Sequence of protein 1:
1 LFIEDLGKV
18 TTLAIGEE

These two protein chains interact to form a complex.

Sequence of protein 2:
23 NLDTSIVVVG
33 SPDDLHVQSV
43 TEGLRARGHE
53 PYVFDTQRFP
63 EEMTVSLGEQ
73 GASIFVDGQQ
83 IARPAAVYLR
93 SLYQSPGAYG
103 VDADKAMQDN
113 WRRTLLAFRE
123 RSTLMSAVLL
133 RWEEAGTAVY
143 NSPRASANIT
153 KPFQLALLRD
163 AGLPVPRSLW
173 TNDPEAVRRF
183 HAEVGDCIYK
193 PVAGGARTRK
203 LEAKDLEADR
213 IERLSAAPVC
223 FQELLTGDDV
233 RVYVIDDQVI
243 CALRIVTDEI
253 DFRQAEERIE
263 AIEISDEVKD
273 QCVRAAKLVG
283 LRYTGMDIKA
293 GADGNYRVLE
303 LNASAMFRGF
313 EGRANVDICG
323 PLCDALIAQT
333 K

Contacts between the two chains:
Residue R92 in protein 2 interacts with residue E24 in protein 1 (closest heavy-atom distance 4.6 Å).
Residue S306 in protein 2 is in contact with residue G23 in protein 1 (closest heavy-atom distance 4.0 Å).
Residue A198 in protein 2 interacts with residue I3 in protein 1 (closest heavy-atom distance 3.7 Å).
Residue R212 in protein 2 is in contact with residue L1 in protein 1 (closest heavy-atom distance 4.8 Å).
Residue Y101 in protein 2 is in contact with residue L20 in protein 1 (closest heavy-atom distance 3.9 Å).
Residue A198 in protein 2 is in contact with residue L6 in protein 1 (closest heavy-atom distance 3.8 Å).
Residue Y191 in protein 2 contacts residue F2 in protein 1 (closest heavy-atom distance 3.5 Å).
Residue Y101 in protein 2 contacts residue G23 in protein 1 (closest heavy-atom distance 3.8 Å).
Residue Y101 in protein 2 contacts residue T18 in protein 1 (closest heavy-atom distance 4.9 Å).
Residue G197 in protein 2 interacts with residue L6 in protein 1 (closest heavy-atom distance 3.3 Å).
Residue A195 in protein 2 contacts residue E25 in protein 1 (closest heavy-atom distance 4.7 Å).
Residue Y101 in protein 2 interacts with residue I22 in protein 1 (closest heavy-atom distance 4.3 Å).
Residue L203 in protein 2 interacts with residue F2 in protein 1 (closest heavy-atom distance 4.7 Å).
Residue R233 in protein 2 interacts with residue E24 in protein 1 (closest heavy-atom distance 2.9 Å).
Residue D207 in protein 2 contacts residue F2 in protein 1 (closest heavy-atom distance 3.9 Å).
Residue M308 in protein 2 interacts with residue L20 in protein 1 (closest heavy-atom distance 4.8 Å).
Residue A198 in protein 2 contacts residue D5 in protein 1 (closest heavy-atom distance 3.9 Å).
Residue G196 in protein 2 contacts residue I22 in protein 1 (closest heavy-atom distance 4.9 Å).
Residue G99 in protein 2 interacts with residue I22 in protein 1 (closest heavy-atom distance 3.2 Å).
Residue R92 in protein 2 contacts residue G23 in protein 1 (closest heavy-atom distance 2.9 Å).
Residue S306 in protein 2 contacts residue E25 in protein 1 (closest heavy-atom distance 3.9 Å).
Residue A100 in protein 2 is in contact with residue I22 in protein 1 (closest heavy-atom distance 4.2 Å).
Residue R212 in protein 2 is in contact with residue F2 in protein 1 (closest heavy-atom distance 2.8 Å).
Residue A198 in protein 2 interacts with residue A21 in protein 1 (closest heavy-atom distance 4.3 Å).
Residue I213 in protein 2 interacts with residue F2 in protein 1 (closest heavy-atom distance 4.1 Å).
Residue A307 in protein 2 interacts with residue E24 in protein 1 (closest heavy-atom distance 4.0 Å).
Residue R201 in protein 2 contacts residue D5 in protein 1 (closest heavy-atom distance 3.0 Å).
Residue R199 in protein 2 contacts residue D5 in protein 1 (closest heavy-atom distance 4.7 Å).
Residue L216 in protein 2 is in contact with residue F2 in protein 1 (closest heavy-atom distance 4.2 Å).
Residue S306 in protein 2 contacts residue E24 in protein 1 (closest heavy-atom distance 3.4 Å).
Residue Y101 in protein 2 contacts residue T19 in protein 1 (closest heavy-atom distance 3.3 Å).
Residue P193 in protein 2 is in contact with residue L6 in protein 1 (closest heavy-atom distance 4.2 Å).
Residue G196 in protein 2 interacts with residue L6 in protein 1 (closest heavy-atom distance 4.4 Å).
Residue M308 in protein 2 is in contact with residue G23 in protein 1 (closest heavy-atom distance 3.1 Å).
Residue A305 in protein 2 is in contact with residue E24 in protein 1 (closest heavy-atom distance 4.0 Å).
Residue G197 in protein 2 contacts residue A21 in protein 1 (closest heavy-atom distance 4.2 Å).
Residue A218 in protein 2 is in contact with residue L1 in protein 1 (closest heavy-atom distance 4.4 Å).
Residue V221 in protein 2 interacts with residue I3 in protein 1 (closest heavy-atom distance 4.1 Å).
Residue N304 in protein 2 interacts with residue E24 in protein 1 (closest heavy-atom distance 3.6 Å).
Residue R215 in protein 2 contacts residue F2 in protein 1 (closest heavy-atom distance 4.1 Å).
Residue F223 in protein 2 is in contact with residue F2 in protein 1 (closest heavy-atom distance 4.4 Å).
Residue G197 in protein 2 contacts residue D5 in protein 1 (closest heavy-atom distance 4.4 Å).
Residue K192 in protein 2 contacts residue I3 in protein 1 (closest heavy-atom distance 3.6 Å).
Residue P193 in protein 2 interacts with residue I3 in protein 1 (closest heavy-atom distance 3.6 Å).
Residue M308 in protein 2 contacts residue E24 in protein 1 (closest heavy-atom distance 3.0 Å).
Residue Y191 in protein 2 interacts with residue I3 in protein 1 (closest heavy-atom distance 4.2 Å).
Residue V221 in protein 2 interacts with residue F2 in protein 1 (closest heavy-atom distance 4.0 Å).
Residue R92 in protein 2 interacts with residue E25 in protein 1 (closest heavy-atom distance 4.7 Å).
Residue A219 in protein 2 contacts residue L1 in protein 1 (closest heavy-atom distance 4.2 Å).
Residue R215 in protein 2 interacts with residue L1 in protein 1 (closest heavy-atom distance 3.8 Å).
Residue G197 in protein 2 contacts residue I22 in protein 1 (closest heavy-atom distance 3.7 Å).